Interface contacts:
Residue V223 in the second protein interacts with residue E181 in the first protein (closest heavy-atom distance 3.7 Å).
Residue R169 in the second protein contacts residue V223 in the first protein (closest heavy-atom distance 3.0 Å).
Residue Y192 in the second protein is in contact with residue Y244 in the first protein (closest heavy-atom distance 3.7 Å).
Residue K173 in the second protein interacts with residue S35 in the first protein (closest heavy-atom distance 3.7 Å).
Residue P199 in the second protein contacts residue E243 in the first protein (closest heavy-atom distance 3.6 Å).
Residue Y244 in the second protein contacts residue Y192 in the first protein (closest heavy-atom distance 3.7 Å).
Residue V218 in the second protein interacts with residue L190 in the first protein (closest heavy-atom distance 3.7 Å).
Residue I224 in the second protein contacts residue E181 in the first protein (closest heavy-atom distance 3.1 Å).
Residue K198 in the second protein interacts with residue P249 in the first protein (closest heavy-atom distance 3.7 Å).
Residue R221 in the second protein interacts with residue D112 in the first protein (closest heavy-atom distance 2.8 Å).
Residue V188 in the second protein contacts residue Q222 in the first protein (closest heavy-atom distance 3.0 Å).
Residue G225 in the second protein is in contact with residue R169 in the first protein (closest heavy-atom distance 3.5 Å).
Residue D112 in the second protein is in contact with residue R221 in the first protein (closest heavy-atom distance 2.8 Å).
Residue L190 in the second protein contacts residue V218 in the first protein (closest heavy-atom distance 3.7 Å).
Residue E243 in the second protein is in contact with residue P199 in the first protein (closest heavy-atom distance 3.6 Å).
Residue R169 in the second protein is in contact with residue G225 in the first protein (closest heavy-atom distance 3.5 Å).
Residue L201 in the second protein is in contact with residue Y244 in the first protein (closest heavy-atom distance 3.5 Å).
Residue E243 in the second protein contacts residue L194 in the first protein (closest heavy-atom distance 3.6 Å).
Residue E181 in the second protein interacts with residue I224 in the first protein (closest heavy-atom distance 3.1 Å).
Residue E166 in the second protein interacts with residue R221 in the first protein (closest heavy-atom distance 2.8 Å).
Residue P199 in the second protein is in contact with residue R227 in the first protein (closest heavy-atom distance 3.6 Å).
Residue P217 in the second protein interacts with residue Y192 in the first protein (closest heavy-atom distance 3.6 Å).
Residue P249 in the second protein is in contact with residue K198 in the first protein (closest heavy-atom distance 3.7 Å).
Residue R226 in the second protein is in contact with residue E181 in the first protein (closest heavy-atom distance 3.0 Å).
Residue L194 in the second protein is in contact with residue E243 in the first protein (closest heavy-atom distance 3.6 Å).
Residue Y192 in the second protein interacts with residue E240 in the first protein (closest heavy-atom distance 3.6 Å).
Residue Y192 in the second protein is in contact with residue E243 in the first protein (closest heavy-atom distance 2.7 Å).
Residue V223 in the second protein is in contact with residue R169 in the first protein (closest heavy-atom distance 3.0 Å).
Residue K173 in the second protein interacts with residue R226 in the first protein (closest heavy-atom distance 3.8 Å).
Residue N208 in the second protein is in contact with residue Q222 in the first protein (closest heavy-atom distance 3.6 Å).
Residue R227 in the second protein contacts residue P199 in the first protein (closest heavy-atom distance 3.6 Å).
Residue P179 in the second protein is in contact with residue R226 in the first protein (closest heavy-atom distance 3.8 Å).
Residue P180 in the second protein interacts with residue R226 in the first protein (closest heavy-atom distance 3.2 Å).
Residue R169 in the second protein is in contact with residue R221 in the first protein (closest heavy-atom distance 3.3 Å).
Residue E181 in the second protein interacts with residue R226 in the first protein (closest heavy-atom distance 3.0 Å).
Residue R221 in the second protein contacts residue E166 in the first protein (closest heavy-atom distance 2.8 Å).
Residue E181 in the second protein is in contact with residue K156 in the first protein (closest heavy-atom distance 2.9 Å).
Residue Y244 in the second protein is in contact with residue L201 in the first protein (closest heavy-atom distance 3.5 Å).
Residue R226 in the second protein is in contact with residue P180 in the first protein (closest heavy-atom distance 3.2 Å).
Residue Q222 in the second protein contacts residue N208 in the first protein (closest heavy-atom distance 3.6 Å).
Residue K156 in the second protein is in contact with residue E181 in the first protein (closest heavy-atom distance 2.9 Å).
Residue Q222 in the second protein interacts with residue I165 in the first protein (closest heavy-atom distance 3.8 Å).
Residue R169 in the second protein contacts residue Q222 in the first protein (closest heavy-atom distance 2.8 Å).
Residue I165 in the second protein interacts with residue Q222 in the first protein (closest heavy-atom distance 3.8 Å).
Residue Q222 in the second protein is in contact with residue R169 in the first protein (closest heavy-atom distance 2.8 Å).
Residue R221 in the second protein interacts with residue R169 in the first protein (closest heavy-atom distance 3.3 Å).
Residue P180 in the second protein contacts residue I224 in the first protein (closest heavy-atom distance 3.5 Å).
Residue V218 in the second protein contacts residue L201 in the first protein (closest heavy-atom distance 3.7 Å).
Residue E181 in the second protein contacts residue V223 in the first protein (closest heavy-atom distance 3.7 Å).
Residue E240 in the second protein contacts residue Y192 in the first protein (closest heavy-atom distance 3.6 Å).
Residue E243 in the second protein contacts residue Y192 in the first protein (closest heavy-atom distance 2.7 Å).
Residue R226 in the second protein contacts residue K173 in the first protein (closest heavy-atom distance 3.8 Å).
Residue Q222 in the second protein contacts residue V188 in the first protein (closest heavy-atom distance 3.0 Å).
Residue K156 in the second protein is in contact with residue Q182 in the first protein (closest heavy-atom distance 3.6 Å).
Residue L190 in the second protein contacts residue Q222 in the first protein (closest heavy-atom distance 3.8 Å).
Residue Y192 in the second protein contacts residue P217 in the first protein (closest heavy-atom distance 3.6 Å).
Residue I224 in the second protein interacts with residue P180 in the first protein (closest heavy-atom distance 3.5 Å).
Residue L201 in the second protein contacts residue V218 in the first protein (closest heavy-atom distance 3.7 Å).
Residue S35 in the second protein contacts residue K173 in the first protein (closest heavy-atom distance 3.7 Å).
Residue Q182 in the second protein contacts residue K156 in the first protein (closest heavy-atom distance 3.6 Å).

Sequence of the second protein:
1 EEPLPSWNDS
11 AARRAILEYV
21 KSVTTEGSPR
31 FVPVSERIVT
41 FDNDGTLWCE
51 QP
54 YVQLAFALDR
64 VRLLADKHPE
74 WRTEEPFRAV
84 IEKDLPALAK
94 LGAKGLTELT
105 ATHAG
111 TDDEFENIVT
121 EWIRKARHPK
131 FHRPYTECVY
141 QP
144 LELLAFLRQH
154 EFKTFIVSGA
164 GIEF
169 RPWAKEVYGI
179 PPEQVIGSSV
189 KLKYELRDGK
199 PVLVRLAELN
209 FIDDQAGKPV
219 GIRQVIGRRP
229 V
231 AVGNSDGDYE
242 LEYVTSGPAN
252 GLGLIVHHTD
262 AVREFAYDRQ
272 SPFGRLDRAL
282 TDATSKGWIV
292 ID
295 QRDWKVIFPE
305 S

Sequence of the first protein:
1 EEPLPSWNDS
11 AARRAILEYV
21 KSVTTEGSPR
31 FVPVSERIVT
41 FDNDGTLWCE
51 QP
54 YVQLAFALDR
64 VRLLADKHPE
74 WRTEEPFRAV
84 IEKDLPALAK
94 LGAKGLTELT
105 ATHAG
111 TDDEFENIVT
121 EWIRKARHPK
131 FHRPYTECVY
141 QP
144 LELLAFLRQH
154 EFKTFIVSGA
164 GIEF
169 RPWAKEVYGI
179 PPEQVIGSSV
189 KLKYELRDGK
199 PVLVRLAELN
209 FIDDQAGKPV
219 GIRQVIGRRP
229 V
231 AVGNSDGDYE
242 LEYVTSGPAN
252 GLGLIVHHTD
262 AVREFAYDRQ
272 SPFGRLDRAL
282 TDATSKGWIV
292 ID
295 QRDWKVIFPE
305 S

This data describes a binding interaction between two proteins.